These two protein chains interact to form a complex.

Sequence of protein 2:
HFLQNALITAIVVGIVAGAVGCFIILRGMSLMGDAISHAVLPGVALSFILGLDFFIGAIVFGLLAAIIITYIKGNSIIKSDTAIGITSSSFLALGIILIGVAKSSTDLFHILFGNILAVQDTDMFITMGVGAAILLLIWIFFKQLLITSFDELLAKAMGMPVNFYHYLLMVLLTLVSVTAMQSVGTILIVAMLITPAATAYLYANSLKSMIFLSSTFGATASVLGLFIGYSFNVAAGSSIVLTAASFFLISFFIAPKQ

Sequence of protein 1:
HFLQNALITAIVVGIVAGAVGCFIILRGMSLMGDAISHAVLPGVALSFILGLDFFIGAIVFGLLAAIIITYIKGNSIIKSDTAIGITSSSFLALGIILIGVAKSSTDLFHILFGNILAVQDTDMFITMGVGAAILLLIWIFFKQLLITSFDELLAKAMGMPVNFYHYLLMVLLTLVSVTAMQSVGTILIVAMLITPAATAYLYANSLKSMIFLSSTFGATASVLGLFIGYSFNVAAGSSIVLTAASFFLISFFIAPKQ

Interface contacts:
Residue Y83 in protein 1 interacts with residue F264 in protein 2 (closest heavy-atom distance 3.9 Å).
Residue D46 in protein 1 is in contact with residue D46 in protein 2 (closest heavy-atom distance 3.5 Å).
Residue I206 in protein 1 is in contact with residue I98 in protein 2 (closest heavy-atom distance 3.5 Å).
Residue L200 in protein 1 is in contact with residue I108 in protein 2 (closest heavy-atom distance 3.8 Å).
Residue S102 in protein 1 is in contact with residue L254 in protein 2 (closest heavy-atom distance 3.6 Å).
Residue S42 in protein 1 is in contact with residue D93 in protein 2 (closest heavy-atom distance 3.4 Å).
Residue K91 in protein 1 interacts with residue Y213 in protein 2 (closest heavy-atom distance 3.6 Å).
Residue F264 in protein 1 interacts with residue Y83 in protein 2 (closest heavy-atom distance 3.9 Å).
Residue F125 in protein 1 contacts residue L124 in protein 2 (closest heavy-atom distance 3.6 Å).
Residue I98 in protein 1 interacts with residue A210 in protein 2 (closest heavy-atom distance 3.5 Å).
Residue V246 in protein 1 interacts with residue V113 in protein 2 (closest heavy-atom distance 3.4 Å).
Residue D93 in protein 1 interacts with residue S42 in protein 2 (closest heavy-atom distance 3.4 Å).
Residue K91 in protein 1 interacts with residue I37 in protein 2 (closest heavy-atom distance 3.7 Å).
Residue S88 in protein 1 is in contact with residue Q270 in protein 2 (closest heavy-atom distance 3.7 Å).
Residue I37 in protein 1 interacts with residue K91 in protein 2 (closest heavy-atom distance 3.7 Å).
Residue I199 in protein 1 interacts with residue I199 in protein 2 (closest heavy-atom distance 3.7 Å).
Residue D93 in protein 1 contacts residue L43 in protein 2 (closest heavy-atom distance 3.5 Å).
Residue L254 in protein 1 is in contact with residue S102 in protein 2 (closest heavy-atom distance 3.6 Å).
Residue I90 in protein 1 is in contact with residue A210 in protein 2 (closest heavy-atom distance 3.7 Å).
Residue Y213 in protein 1 contacts residue I90 in protein 2 (closest heavy-atom distance 3.6 Å).
Residue L104 in protein 1 interacts with residue I199 in protein 2 (closest heavy-atom distance 3.4 Å).
Residue A210 in protein 1 is in contact with residue I90 in protein 2 (closest heavy-atom distance 3.7 Å).
Residue S88 in protein 1 contacts residue F264 in protein 2 (closest heavy-atom distance 3.4 Å).
Residue L43 in protein 1 is in contact with residue D93 in protein 2 (closest heavy-atom distance 3.5 Å).
Residue I89 in protein 1 contacts residue Y213 in protein 2 (closest heavy-atom distance 3.6 Å).
Residue S102 in protein 1 interacts with residue A257 in protein 2 (closest heavy-atom distance 3.1 Å).
Residue I84 in protein 1 interacts with residue F264 in protein 2 (closest heavy-atom distance 3.8 Å).
Residue L200 in protein 1 interacts with residue L104 in protein 2 (closest heavy-atom distance 3.6 Å).
Residue I90 in protein 1 contacts residue Y213 in protein 2 (closest heavy-atom distance 3.6 Å).
Residue F264 in protein 1 is in contact with residue I84 in protein 2 (closest heavy-atom distance 3.8 Å).
Residue Y213 in protein 1 interacts with residue I89 in protein 2 (closest heavy-atom distance 3.6 Å).
Residue S101 in protein 1 is in contact with residue L200 in protein 2 (closest heavy-atom distance 3.6 Å).
Residue I109 in protein 1 is in contact with residue S250 in protein 2 (closest heavy-atom distance 3.6 Å).
Residue A105 in protein 1 interacts with residue S250 in protein 2 (closest heavy-atom distance 3.4 Å).
Residue S250 in protein 1 is in contact with residue I109 in protein 2 (closest heavy-atom distance 3.6 Å).
Residue A105 in protein 1 is in contact with residue V253 in protein 2 (closest heavy-atom distance 3.8 Å).
Residue T94 in protein 1 contacts residue I206 in protein 2 (closest heavy-atom distance 3.9 Å).
Residue S250 in protein 1 is in contact with residue A105 in protein 2 (closest heavy-atom distance 3.4 Å).
Residue F264 in protein 1 contacts residue N87 in protein 2 (closest heavy-atom distance 3.8 Å).
Residue G97 in protein 1 interacts with residue I206 in protein 2 (closest heavy-atom distance 3.4 Å).
Residue L124 in protein 1 interacts with residue F125 in protein 2 (closest heavy-atom distance 3.6 Å).
Residue N87 in protein 1 interacts with residue Q270 in protein 2 (closest heavy-atom distance 2.9 Å).
Residue L200 in protein 1 is in contact with residue S101 in protein 2 (closest heavy-atom distance 3.6 Å).
Residue V113 in protein 1 is in contact with residue V246 in protein 2 (closest heavy-atom distance 3.4 Å).
Residue N87 in protein 1 is in contact with residue F264 in protein 2 (closest heavy-atom distance 3.8 Å).
Residue I199 in protein 1 is in contact with residue L104 in protein 2 (closest heavy-atom distance 3.4 Å).
Residue L43 in protein 1 interacts with residue L43 in protein 2 (closest heavy-atom distance 3.2 Å).
Residue I108 in protein 1 contacts residue S250 in protein 2 (closest heavy-atom distance 3.2 Å).
Residue I206 in protein 1 interacts with residue G97 in protein 2 (closest heavy-atom distance 3.4 Å).
Residue I108 in protein 1 is in contact with residue L200 in protein 2 (closest heavy-atom distance 3.8 Å).
Residue Q270 in protein 1 contacts residue N87 in protein 2 (closest heavy-atom distance 2.9 Å).
Residue I98 in protein 1 contacts residue I206 in protein 2 (closest heavy-atom distance 3.5 Å).
Residue F264 in protein 1 contacts residue S88 in protein 2 (closest heavy-atom distance 3.4 Å).
Residue A257 in protein 1 is in contact with residue S102 in protein 2 (closest heavy-atom distance 3.1 Å).
Residue Y213 in protein 1 is in contact with residue K91 in protein 2 (closest heavy-atom distance 3.6 Å).
Residue V253 in protein 1 is in contact with residue A105 in protein 2 (closest heavy-atom distance 3.8 Å).
Residue A210 in protein 1 contacts residue I98 in protein 2 (closest heavy-atom distance 3.5 Å).
Residue Q270 in protein 1 interacts with residue S88 in protein 2 (closest heavy-atom distance 3.7 Å).
Residue L104 in protein 1 interacts with residue L200 in protein 2 (closest heavy-atom distance 3.6 Å).
Residue S250 in protein 1 is in contact with residue I108 in protein 2 (closest heavy-atom distance 3.2 Å).